Sequence of the first protein:
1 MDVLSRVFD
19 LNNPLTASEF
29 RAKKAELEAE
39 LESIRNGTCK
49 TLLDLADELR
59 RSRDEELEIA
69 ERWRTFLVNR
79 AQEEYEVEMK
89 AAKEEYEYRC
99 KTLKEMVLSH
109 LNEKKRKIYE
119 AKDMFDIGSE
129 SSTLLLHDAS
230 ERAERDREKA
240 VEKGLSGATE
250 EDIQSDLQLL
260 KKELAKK

This data describes a binding interaction between two proteins.

Sequence of the second protein:
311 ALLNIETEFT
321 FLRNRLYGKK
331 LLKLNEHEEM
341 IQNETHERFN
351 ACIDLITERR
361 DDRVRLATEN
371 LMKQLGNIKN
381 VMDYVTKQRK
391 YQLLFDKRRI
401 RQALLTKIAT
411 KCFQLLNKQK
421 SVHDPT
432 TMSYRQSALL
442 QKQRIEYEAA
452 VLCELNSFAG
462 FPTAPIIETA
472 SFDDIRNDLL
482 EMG

Residue-level contacts at the interface:
Residue K418 in the second protein is in contact with residue N20 in the first protein (closest heavy-atom distance 3.2 Å).
Residue D396 in the second protein is in contact with residue M1 in the first protein (closest heavy-atom distance 3.6 Å).
Residue Q342 in the second protein interacts with residue K102 in the first protein (closest heavy-atom distance 3.7 Å).
Residue Q419 in the second protein interacts with residue L23 in the first protein (closest heavy-atom distance 3.3 Å).
Residue L393 in the second protein contacts residue L57 in the first protein (closest heavy-atom distance 3.5 Å).
Residue R401 in the second protein contacts residue R43 in the first protein (closest heavy-atom distance 4.0 Å).
Residue H423 in the second protein contacts residue L23 in the first protein (closest heavy-atom distance 3.5 Å).
Residue R389 in the second protein is in contact with residue E64 in the first protein (closest heavy-atom distance 3.9 Å).
Residue N335 in the second protein contacts residue K113 in the first protein (closest heavy-atom distance 3.4 Å).
Residue I356 in the second protein interacts with residue Y94 in the first protein (closest heavy-atom distance 3.7 Å).
Residue I356 in the second protein interacts with residue R97 in the first protein (closest heavy-atom distance 3.7 Å).
Residue V364 in the second protein contacts residue M87 in the first protein (closest heavy-atom distance 3.7 Å).
Residue V422 in the second protein interacts with residue N20 in the first protein (closest heavy-atom distance 3.5 Å).
Residue I378 in the second protein is in contact with residue L75 in the first protein (closest heavy-atom distance 3.8 Å).
Residue D383 in the second protein is in contact with residue R72 in the first protein (closest heavy-atom distance 3.5 Å).
Residue I400 in the second protein interacts with residue V3 in the first protein (closest heavy-atom distance 3.6 Å).
Residue L371 in the second protein interacts with residue Y83 in the first protein (closest heavy-atom distance 3.5 Å).
Residue K330 in the second protein interacts with residue I116 in the first protein (closest heavy-atom distance 3.5 Å).
Residue I341 in the second protein contacts residue L109 in the first protein (closest heavy-atom distance 4.0 Å).
Residue H337 in the second protein contacts residue L109 in the first protein (closest heavy-atom distance 3.5 Å).
Residue C352 in the second protein is in contact with residue L101 in the first protein (closest heavy-atom distance 3.9 Å).
Residue R360 in the second protein interacts with residue Y94 in the first protein (closest heavy-atom distance 3.3 Å).
Residue I341 in the second protein interacts with residue V105 in the first protein (closest heavy-atom distance 3.5 Å).
Residue D396 in the second protein is in contact with residue L57 in the first protein (closest heavy-atom distance 4.0 Å).
Residue L334 in the second protein contacts residue K113 in the first protein (closest heavy-atom distance 3.6 Å).
Residue R401 in the second protein interacts with residue I42 in the first protein (closest heavy-atom distance 3.2 Å).
Residue Q342 in the second protein contacts residue L106 in the first protein (closest heavy-atom distance 3.4 Å).
Residue L393 in the second protein interacts with residue R58 in the first protein (closest heavy-atom distance 3.7 Å).
Residue L415 in the second protein interacts with residue K31 in the first protein (closest heavy-atom distance 3.5 Å).
Residue A403 in the second protein is in contact with residue V7 in the first protein (closest heavy-atom distance 3.9 Å).
Residue M382 in the second protein interacts with residue W71 in the first protein (closest heavy-atom distance 3.4 Å).
Residue E338 in the second protein interacts with residue L109 in the first protein (closest heavy-atom distance 3.1 Å).
Residue L405 in the second protein is in contact with residue I42 in the first protein (closest heavy-atom distance 3.7 Å).
Residue E316 in the second protein is in contact with residue T131 in the first protein (closest heavy-atom distance 3.5 Å).
Residue F319 in the second protein is in contact with residue S127 in the first protein (closest heavy-atom distance 3.5 Å).
Residue R363 in the second protein is in contact with residue A89 in the first protein (closest heavy-atom distance 3.9 Å).
Residue I408 in the second protein is in contact with residue E38 in the first protein (closest heavy-atom distance 4.0 Å).
Residue K418 in the second protein interacts with residue L19 in the first protein (closest heavy-atom distance 3.3 Å).
Residue I408 in the second protein is in contact with residue L39 in the first protein (closest heavy-atom distance 3.7 Å).
Residue I341 in the second protein interacts with residue K102 in the first protein (closest heavy-atom distance 3.7 Å).
Residue Q374 in the second protein interacts with residue E82 in the first protein (closest heavy-atom distance 3.2 Å).
Residue L312 in the second protein interacts with residue H135 in the first protein (closest heavy-atom distance 3.5 Å).
Residue K407 in the second protein interacts with residue V7 in the first protein (closest heavy-atom distance 3.0 Å).
Residue I400 in the second protein contacts residue L50 in the first protein (closest heavy-atom distance 3.8 Å).
Residue I341 in the second protein interacts with residue L106 in the first protein (closest heavy-atom distance 3.7 Å).
Residue V422 in the second protein is in contact with residue P22 in the first protein (closest heavy-atom distance 3.7 Å).
Residue L404 in the second protein is in contact with residue V7 in the first protein (closest heavy-atom distance 3.7 Å).
Residue K397 in the second protein is in contact with residue L57 in the first protein (closest heavy-atom distance 3.9 Å).
Residue Q419 in the second protein contacts residue F28 in the first protein (closest heavy-atom distance 3.4 Å).
Residue I400 in the second protein contacts residue L53 in the first protein (closest heavy-atom distance 3.8 Å).
Residue R363 in the second protein is in contact with residue E86 in the first protein (closest heavy-atom distance 2.8 Å).
Residue T357 in the second protein is in contact with residue Y94 in the first protein (closest heavy-atom distance 3.6 Å).
Residue M382 in the second protein contacts residue R72 in the first protein (closest heavy-atom distance 3.2 Å).
Residue L416 in the second protein interacts with residue K32 in the first protein (closest heavy-atom distance 3.7 Å).
Residue M382 in the second protein is in contact with residue A68 in the first protein (closest heavy-atom distance 4.0 Å).
Residue Y327 in the second protein contacts residue K120 in the first protein (closest heavy-atom distance 3.6 Å).
Residue L404 in the second protein is in contact with residue I42 in the first protein (closest heavy-atom distance 3.4 Å).
Residue R363 in the second protein interacts with residue A90 in the first protein (closest heavy-atom distance 3.1 Å).
Residue I353 in the second protein interacts with residue L101 in the first protein (closest heavy-atom distance 3.7 Å).
Residue L334 in the second protein is in contact with residue L109 in the first protein (closest heavy-atom distance 3.5 Å).